Contacts between the two chains:
Residue I70 in the second protein interacts with residue I9 in the first protein (closest heavy-atom distance 4.1 Å).
Residue V62 in the second protein contacts residue T4 in the first protein (closest heavy-atom distance 3.5 Å).
Residue V58 in the second protein is in contact with residue I9 in the first protein (closest heavy-atom distance 3.6 Å).
Residue R93 in the second protein interacts with residue F12 in the first protein (closest heavy-atom distance 2.6 Å).
Residue N63 in the second protein is in contact with residue L1 in the first protein (closest heavy-atom distance 3.6 Å).
Residue T142 in the second protein is in contact with residue F12 in the first protein (closest heavy-atom distance 4.3 Å).
Residue M55 in the second protein contacts residue I9 in the first protein (closest heavy-atom distance 3.7 Å).
Residue S95 in the second protein interacts with residue L3 in the first protein (closest heavy-atom distance 4.0 Å).
Residue C83 in the second protein contacts residue T11 in the first protein (closest heavy-atom distance 3.2 Å).
Residue V62 in the second protein interacts with residue L3 in the first protein (closest heavy-atom distance 3.4 Å).
Residue C83 in the second protein is in contact with residue T10 in the first protein (closest heavy-atom distance 3.9 Å).
Residue R93 in the second protein contacts residue T11 in the first protein (closest heavy-atom distance 2.7 Å).
Residue P54 in the second protein contacts residue L3 in the first protein (closest heavy-atom distance 3.6 Å).
Residue N63 in the second protein contacts residue P2 in the first protein (closest heavy-atom distance 3.3 Å).
Residue C83 in the second protein contacts residue I9 in the first protein (closest heavy-atom distance 3.0 Å).
Residue V58 in the second protein interacts with residue K5 in the first protein (closest heavy-atom distance 4.5 Å).
Residue R93 in the second protein interacts with residue I9 in the first protein (closest heavy-atom distance 4.8 Å).
Residue A57 in the second protein contacts residue V6 in the first protein (closest heavy-atom distance 2.8 Å).
Residue P141 in the second protein contacts residue F12 in the first protein (closest heavy-atom distance 3.4 Å).
Residue T190 in the second protein interacts with residue F12 in the first protein (closest heavy-atom distance 4.1 Å).
Residue H96 in the second protein interacts with residue L3 in the first protein (closest heavy-atom distance 3.8 Å).
Residue D59 in the second protein contacts residue K5 in the first protein (closest heavy-atom distance 2.6 Å).
Residue M67 in the second protein interacts with residue L3 in the first protein (closest heavy-atom distance 3.5 Å).
Residue R93 in the second protein contacts residue V6 in the first protein (closest heavy-atom distance 3.9 Å).
Residue K92 in the second protein contacts residue L3 in the first protein (closest heavy-atom distance 3.5 Å).
Residue N56 in the second protein contacts residue I9 in the first protein (closest heavy-atom distance 3.6 Å).
Residue D59 in the second protein is in contact with residue V6 in the first protein (closest heavy-atom distance 4.1 Å).
Residue F82 in the second protein contacts residue I9 in the first protein (closest heavy-atom distance 3.4 Å).
Residue R93 in the second protein interacts with residue L3 in the first protein (closest heavy-atom distance 3.9 Å).
Residue K92 in the second protein is in contact with residue K5 in the first protein (closest heavy-atom distance 2.9 Å).
Residue I81 in the second protein interacts with residue T10 in the first protein (closest heavy-atom distance 4.8 Å).
Residue A57 in the second protein interacts with residue T4 in the first protein (closest heavy-atom distance 3.9 Å).
Residue F82 in the second protein interacts with residue T10 in the first protein (closest heavy-atom distance 4.5 Å).
Residue S85 in the second protein contacts residue F12 in the first protein (closest heavy-atom distance 2.8 Å).
Residue M55 in the second protein interacts with residue V6 in the first protein (closest heavy-atom distance 4.9 Å).
Residue H96 in the second protein interacts with residue P2 in the first protein (closest heavy-atom distance 3.9 Å).
Residue V62 in the second protein interacts with residue V6 in the first protein (closest heavy-atom distance 4.9 Å).
Residue I81 in the second protein is in contact with residue I9 in the first protein (closest heavy-atom distance 3.4 Å).
Residue V58 in the second protein contacts residue S8 in the first protein (closest heavy-atom distance 3.9 Å).
Residue P140 in the second protein contacts residue F12 in the first protein (closest heavy-atom distance 3.9 Å).
Residue L84 in the second protein is in contact with residue T11 in the first protein (closest heavy-atom distance 3.9 Å).
Residue P80 in the second protein interacts with residue T10 in the first protein (closest heavy-atom distance 3.5 Å).
Residue V58 in the second protein is in contact with residue V6 in the first protein (closest heavy-atom distance 3.5 Å).
Residue V62 in the second protein is in contact with residue K5 in the first protein (closest heavy-atom distance 3.9 Å).
Residue K92 in the second protein contacts residue V6 in the first protein (closest heavy-atom distance 3.9 Å).
Residue V58 in the second protein contacts residue D7 in the first protein (closest heavy-atom distance 4.1 Å).
Residue N63 in the second protein is in contact with residue L3 in the first protein (closest heavy-atom distance 2.9 Å).
Residue L84 in the second protein interacts with residue F12 in the first protein (closest heavy-atom distance 3.5 Å).
Residue K92 in the second protein contacts residue T4 in the first protein (closest heavy-atom distance 3.9 Å).
Residue P54 in the second protein interacts with residue V6 in the first protein (closest heavy-atom distance 5.0 Å).
Residue K92 in the second protein contacts residue D7 in the first protein (closest heavy-atom distance 2.7 Å).
Residue A57 in the second protein interacts with residue K5 in the first protein (closest heavy-atom distance 3.8 Å).
Residue F188 in the second protein interacts with residue F12 in the first protein (closest heavy-atom distance 3.8 Å).
Residue P71 in the second protein interacts with residue I9 in the first protein (closest heavy-atom distance 3.6 Å).
Residue C83 in the second protein is in contact with residue F12 in the first protein (closest heavy-atom distance 3.6 Å).
Residue D91 in the second protein contacts residue F12 in the first protein (closest heavy-atom distance 4.7 Å).

These two protein chains interact to form a complex.

Sequence of the second protein:
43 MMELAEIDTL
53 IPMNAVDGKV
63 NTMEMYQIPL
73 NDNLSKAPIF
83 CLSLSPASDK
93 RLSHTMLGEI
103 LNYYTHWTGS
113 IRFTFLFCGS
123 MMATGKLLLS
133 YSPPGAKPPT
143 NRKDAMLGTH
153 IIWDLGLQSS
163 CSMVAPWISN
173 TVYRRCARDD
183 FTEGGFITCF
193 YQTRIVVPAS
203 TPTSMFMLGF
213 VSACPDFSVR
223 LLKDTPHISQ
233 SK

Sequence of the first protein:
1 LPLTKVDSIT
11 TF